Residue-level contacts at the interface:
Residue I618 in chain A interacts with residue K256 in chain B (closest heavy-atom distance 3.6 Å).
Residue D642 in chain A interacts with residue A258 in chain B (closest heavy-atom distance 3.2 Å).
Residue F220 in chain A contacts residue P219 in chain B (closest heavy-atom distance 3.5 Å).
Residue M619 in chain A interacts with residue K256 in chain B (closest heavy-atom distance 3.6 Å).
Residue R271 in chain A interacts with residue E212 in chain B (closest heavy-atom distance 2.7 Å).
Residue S530 in chain A is in contact with residue L221 in chain B (closest heavy-atom distance 3.5 Å).
Residue S261 in chain A interacts with residue I200 in chain B (closest heavy-atom distance 3.6 Å).
Residue A353 in chain A interacts with residue F223 in chain B (closest heavy-atom distance 3.7 Å).
Residue T352 in chain A interacts with residue G222 in chain B (closest heavy-atom distance 3.5 Å).
Residue D537 in chain A interacts with residue Y253 in chain B (closest heavy-atom distance 2.0 Å).
Residue G689 in chain A is in contact with residue R233 in chain B (closest heavy-atom distance 3.1 Å).
Residue D521 in chain A is in contact with residue R226 in chain B (closest heavy-atom distance 3.6 Å).
Residue N350 in chain A contacts residue R226 in chain B (closest heavy-atom distance 3.3 Å).
Residue A378 in chain A interacts with residue I185 in chain B (closest heavy-atom distance 3.7 Å).
Residue L534 in chain A interacts with residue N239 in chain B (closest heavy-atom distance 2.9 Å).
Residue F638 in chain A is in contact with residue Y253 in chain B (closest heavy-atom distance 3.2 Å).
Residue I264 in chain A is in contact with residue A204 in chain B (closest heavy-atom distance 3.6 Å).
Residue K533 in chain A contacts residue N239 in chain B (closest heavy-atom distance 3.2 Å).
Residue F638 in chain A contacts residue P254 in chain B (closest heavy-atom distance 2.8 Å).
Residue W690 in chain A is in contact with residue T236 in chain B (closest heavy-atom distance 3.5 Å).
Residue V517 in chain A is in contact with residue M240 in chain B (closest heavy-atom distance 3.5 Å).
Residue D699 in chain A is in contact with residue G231 in chain B (closest heavy-atom distance 3.5 Å).
Residue L473 in chain A interacts with residue L220 in chain B (closest heavy-atom distance 3.7 Å).
Residue Q221 in chain A contacts residue F216 in chain B (closest heavy-atom distance 3.2 Å).
Residue D642 in chain A is in contact with residue K256 in chain B (closest heavy-atom distance 3.4 Å).
Residue F268 in chain A interacts with residue V206 in chain B (closest heavy-atom distance 3.6 Å).
Residue S631 in chain A contacts residue V241 in chain B (closest heavy-atom distance 3.6 Å).
Residue T535 in chain A is in contact with residue N243 in chain B (closest heavy-atom distance 3.4 Å).
Residue S631 in chain A contacts residue F255 in chain B (closest heavy-atom distance 3.4 Å).
Residue F268 in chain A interacts with residue C203 in chain B (closest heavy-atom distance 3.3 Å).
Residue E520 in chain A contacts residue T236 in chain B (closest heavy-atom distance 3.7 Å).
Residue V381 in chain A contacts residue I185 in chain B (closest heavy-atom distance 3.4 Å).
Residue F638 in chain A interacts with residue F255 in chain B (closest heavy-atom distance 3.3 Å).
Residue L629 in chain A interacts with residue F255 in chain B (closest heavy-atom distance 3.7 Å).
Residue R637 in chain A is in contact with residue F255 in chain B (closest heavy-atom distance 3.4 Å).
Residue H217 in chain A is in contact with residue P219 in chain B (closest heavy-atom distance 3.5 Å).
Residue R645 in chain A interacts with residue Y253 in chain B (closest heavy-atom distance 3.6 Å).
Residue L284 in chain A contacts residue F216 in chain B (closest heavy-atom distance 3.4 Å).
Residue S318 in chain A contacts residue A186 in chain B (closest heavy-atom distance 3.7 Å).
Residue D642 in chain A interacts with residue D259 in chain B (closest heavy-atom distance 3.2 Å).
Residue V265 in chain A interacts with residue C203 in chain B (closest heavy-atom distance 3.7 Å).
Residue P280 in chain A contacts residue F216 in chain B (closest heavy-atom distance 3.7 Å).
Residue D699 in chain A contacts residue T228 in chain B (closest heavy-atom distance 3.2 Å).
Residue G532 in chain A is in contact with residue R226 in chain B (closest heavy-atom distance 2.8 Å).
Residue I640 in chain A interacts with residue A258 in chain B (closest heavy-atom distance 3.5 Å).
Residue K533 in chain A is in contact with residue V235 in chain B (closest heavy-atom distance 3.6 Å).
Residue D699 in chain A is in contact with residue I230 in chain B (closest heavy-atom distance 3.3 Å).
Residue V760 in chain A interacts with residue F223 in chain B (closest heavy-atom distance 3.5 Å).
Residue G523 in chain A interacts with residue R226 in chain B (closest heavy-atom distance 3.3 Å).
Residue V517 in chain A contacts residue T236 in chain B (closest heavy-atom distance 3.6 Å).
Residue D521 in chain A interacts with residue V235 in chain B (closest heavy-atom distance 3.3 Å).
Residue S631 in chain A is in contact with residue T244 in chain B (closest heavy-atom distance 3.4 Å).
Residue W375 in chain A contacts residue C196 in chain B (closest heavy-atom distance 3.6 Å).
Residue V692 in chain A is in contact with residue L234 in chain B (closest heavy-atom distance 3.7 Å).
Residue N350 in chain A contacts residue P225 in chain B (closest heavy-atom distance 3.7 Å).
Residue F279 in chain A is in contact with residue F216 in chain B (closest heavy-atom distance 3.7 Å).
Residue D672 in chain A contacts residue R233 in chain B (closest heavy-atom distance 3.7 Å).
Residue R271 in chain A contacts residue P211 in chain B (closest heavy-atom distance 3.5 Å).
Residue F638 in chain A is in contact with residue K256 in chain B (closest heavy-atom distance 3.4 Å).
Residue T535 in chain A contacts residue N239 in chain B (closest heavy-atom distance 3.5 Å).

Sequence of chain A:
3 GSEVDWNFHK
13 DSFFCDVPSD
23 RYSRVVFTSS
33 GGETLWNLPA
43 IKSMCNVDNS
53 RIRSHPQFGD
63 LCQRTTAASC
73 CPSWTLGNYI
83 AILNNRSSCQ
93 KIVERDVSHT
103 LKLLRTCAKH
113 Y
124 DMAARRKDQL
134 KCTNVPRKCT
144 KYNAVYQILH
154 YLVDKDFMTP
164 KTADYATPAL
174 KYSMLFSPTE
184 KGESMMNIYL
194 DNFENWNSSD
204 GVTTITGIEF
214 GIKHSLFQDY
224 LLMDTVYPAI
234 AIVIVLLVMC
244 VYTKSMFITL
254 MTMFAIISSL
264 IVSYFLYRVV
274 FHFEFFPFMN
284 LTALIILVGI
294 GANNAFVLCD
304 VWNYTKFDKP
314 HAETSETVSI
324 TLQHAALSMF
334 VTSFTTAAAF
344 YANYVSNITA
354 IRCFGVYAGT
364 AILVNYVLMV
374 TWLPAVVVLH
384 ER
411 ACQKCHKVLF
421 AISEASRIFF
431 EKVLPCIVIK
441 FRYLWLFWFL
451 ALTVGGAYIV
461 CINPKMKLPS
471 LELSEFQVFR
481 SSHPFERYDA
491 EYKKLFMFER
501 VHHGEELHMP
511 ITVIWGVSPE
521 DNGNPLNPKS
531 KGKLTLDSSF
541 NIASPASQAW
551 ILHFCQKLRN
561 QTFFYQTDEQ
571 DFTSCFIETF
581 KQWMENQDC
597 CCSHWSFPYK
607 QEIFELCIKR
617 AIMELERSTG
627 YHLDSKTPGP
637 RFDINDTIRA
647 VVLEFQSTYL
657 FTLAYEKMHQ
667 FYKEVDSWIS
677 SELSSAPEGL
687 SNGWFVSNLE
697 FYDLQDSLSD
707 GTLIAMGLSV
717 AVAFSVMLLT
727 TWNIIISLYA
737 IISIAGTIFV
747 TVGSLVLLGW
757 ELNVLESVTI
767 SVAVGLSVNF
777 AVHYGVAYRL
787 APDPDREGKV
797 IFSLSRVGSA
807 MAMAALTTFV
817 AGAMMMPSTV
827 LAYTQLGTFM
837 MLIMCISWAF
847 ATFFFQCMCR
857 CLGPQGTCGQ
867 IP

Sequence of chain B:
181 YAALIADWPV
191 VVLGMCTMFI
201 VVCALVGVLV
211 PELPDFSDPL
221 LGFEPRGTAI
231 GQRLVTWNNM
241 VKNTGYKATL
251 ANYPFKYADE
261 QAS

The following describes two proteins that form a bound complex.